Sequence of the second protein:
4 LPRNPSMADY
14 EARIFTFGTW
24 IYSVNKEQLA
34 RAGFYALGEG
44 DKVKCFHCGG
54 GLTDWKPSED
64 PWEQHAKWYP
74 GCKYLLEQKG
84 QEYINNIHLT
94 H

This data describes a binding interaction between two proteins.

Sequence of the first protein:
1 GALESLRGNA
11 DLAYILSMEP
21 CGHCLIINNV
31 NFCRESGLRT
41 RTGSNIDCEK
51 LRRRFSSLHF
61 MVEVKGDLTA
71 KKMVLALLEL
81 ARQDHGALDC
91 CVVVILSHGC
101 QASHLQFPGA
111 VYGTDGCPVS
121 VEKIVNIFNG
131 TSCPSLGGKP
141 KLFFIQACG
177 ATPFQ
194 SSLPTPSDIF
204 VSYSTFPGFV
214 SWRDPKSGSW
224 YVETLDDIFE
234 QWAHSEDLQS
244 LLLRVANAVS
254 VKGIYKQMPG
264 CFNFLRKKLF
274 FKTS

Contacts between the two chains:
Residue F180 in the first protein is in contact with residue L40 in the second protein (closest heavy-atom distance 3.5 Å).
Residue L246 in the first protein is in contact with residue L92 in the second protein (closest heavy-atom distance 3.8 Å).
Residue F265 in the first protein is in contact with residue P73 in the second protein (closest heavy-atom distance 3.6 Å).
Residue C264 in the first protein is in contact with residue L92 in the second protein (closest heavy-atom distance 3.4 Å).
Residue F267 in the first protein interacts with residue W71 in the second protein (closest heavy-atom distance 3.7 Å).
Residue Q260 in the first protein interacts with residue E85 in the second protein (closest heavy-atom distance 3.5 Å).
Residue F180 in the first protein interacts with residue K47 in the second protein (closest heavy-atom distance 3.9 Å).
Residue F267 in the first protein interacts with residue P73 in the second protein (closest heavy-atom distance 4.0 Å).
Residue Q242 in the first protein contacts residue H91 in the second protein (closest heavy-atom distance 3.7 Å).
Residue L105 in the first protein is in contact with residue G74 in the second protein (closest heavy-atom distance 3.0 Å).
Residue P179 in the first protein contacts residue Y72 in the second protein (closest heavy-atom distance 3.3 Å).
Residue Q106 in the first protein is in contact with residue P73 in the second protein (closest heavy-atom distance 3.5 Å).
Residue A177 in the first protein contacts residue E62 in the second protein (closest heavy-atom distance 2.6 Å).
Residue I257 in the first protein is in contact with residue E85 in the second protein (closest heavy-atom distance 4.2 Å).
Residue P179 in the first protein is in contact with residue G54 in the second protein (closest heavy-atom distance 3.2 Å).
Residue Q242 in the first protein contacts residue H94 in the second protein (closest heavy-atom distance 2.9 Å).
Residue A177 in the first protein contacts residue L55 in the second protein (closest heavy-atom distance 3.8 Å).
Residue L105 in the first protein interacts with residue Y72 in the second protein (closest heavy-atom distance 3.0 Å).
Residue F180 in the first protein contacts residue T56 in the second protein (closest heavy-atom distance 2.8 Å).
Residue T178 in the first protein is in contact with residue T56 in the second protein (closest heavy-atom distance 2.8 Å).
Residue F265 in the first protein is in contact with residue H91 in the second protein (closest heavy-atom distance 3.7 Å).
Residue G263 in the first protein is in contact with residue Q84 in the second protein (closest heavy-atom distance 4.1 Å).
Residue L105 in the first protein is in contact with residue C75 in the second protein (closest heavy-atom distance 4.1 Å).
Residue L246 in the first protein contacts residue T93 in the second protein (closest heavy-atom distance 3.9 Å).
Residue F180 in the first protein interacts with residue G54 in the second protein (closest heavy-atom distance 3.6 Å).
Residue P179 in the first protein is in contact with residue L55 in the second protein (closest heavy-atom distance 4.0 Å).
Residue P179 in the first protein is in contact with residue W71 in the second protein (closest heavy-atom distance 3.5 Å).
Residue F267 in the first protein is in contact with residue H91 in the second protein (closest heavy-atom distance 4.1 Å).
Residue A177 in the first protein contacts residue T56 in the second protein (closest heavy-atom distance 3.3 Å).
Residue S103 in the first protein is in contact with residue K76 in the second protein (closest heavy-atom distance 4.2 Å).
Residue F180 in the first protein interacts with residue V46 in the second protein (closest heavy-atom distance 3.9 Å).
Residue C264 in the first protein interacts with residue N88 in the second protein (closest heavy-atom distance 3.6 Å).
Residue F180 in the first protein is in contact with residue K45 in the second protein (closest heavy-atom distance 3.9 Å).
Residue T198 in the first protein is in contact with residue W71 in the second protein (closest heavy-atom distance 4.1 Å).
Residue Q242 in the first protein contacts residue T93 in the second protein (closest heavy-atom distance 3.5 Å).
Residue F180 in the first protein is in contact with residue L55 in the second protein (closest heavy-atom distance 3.5 Å).
Residue T178 in the first protein contacts residue L55 in the second protein (closest heavy-atom distance 3.2 Å).
Residue A177 in the first protein interacts with residue Q67 in the second protein (closest heavy-atom distance 3.3 Å).
Residue Q260 in the first protein contacts residue N88 in the second protein (closest heavy-atom distance 3.3 Å).
Residue F267 in the first protein contacts residue K70 in the second protein (closest heavy-atom distance 3.4 Å).
Residue Q106 in the first protein is in contact with residue W71 in the second protein (closest heavy-atom distance 3.1 Å).
Residue L105 in the first protein interacts with residue C51 in the second protein (closest heavy-atom distance 3.6 Å).
Residue Q242 in the first protein contacts residue L92 in the second protein (closest heavy-atom distance 3.5 Å).
Residue N266 in the first protein interacts with residue H91 in the second protein (closest heavy-atom distance 2.9 Å).
Residue L105 in the first protein contacts residue P73 in the second protein (closest heavy-atom distance 3.4 Å).
Residue M261 in the first protein interacts with residue Q84 in the second protein (closest heavy-atom distance 3.6 Å).
Residue H104 in the first protein contacts residue G74 in the second protein (closest heavy-atom distance 3.3 Å).
Residue T178 in the first protein interacts with residue G54 in the second protein (closest heavy-atom distance 3.9 Å).
Residue L245 in the first protein contacts residue L92 in the second protein (closest heavy-atom distance 3.6 Å).
Residue A249 in the first protein interacts with residue L92 in the second protein (closest heavy-atom distance 3.9 Å).
Residue G263 in the first protein contacts residue N88 in the second protein (closest heavy-atom distance 2.6 Å).
Residue C264 in the first protein is in contact with residue H91 in the second protein (closest heavy-atom distance 3.6 Å).
Residue P197 in the first protein interacts with residue W71 in the second protein (closest heavy-atom distance 3.9 Å).
Residue L105 in the first protein is in contact with residue G53 in the second protein (closest heavy-atom distance 3.8 Å).
Residue A177 in the first protein is in contact with residue W71 in the second protein (closest heavy-atom distance 3.2 Å).
Residue A177 in the first protein contacts residue D57 in the second protein (closest heavy-atom distance 3.6 Å).
Residue A177 in the first protein is in contact with residue W58 in the second protein (closest heavy-atom distance 3.7 Å).
Residue N266 in the first protein interacts with residue H94 in the second protein (closest heavy-atom distance 3.2 Å).
Residue Q106 in the first protein contacts residue Y72 in the second protein (closest heavy-atom distance 3.7 Å).
Residue L105 in the first protein contacts residue W71 in the second protein (closest heavy-atom distance 4.2 Å).